Sequence of the second protein:
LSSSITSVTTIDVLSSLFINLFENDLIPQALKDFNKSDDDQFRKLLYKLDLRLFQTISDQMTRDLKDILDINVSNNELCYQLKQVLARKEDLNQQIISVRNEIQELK

Sequence of the first protein:
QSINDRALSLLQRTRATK

This data describes a binding interaction between two proteins.

Contacts between the two chains:
Residue I68 in the second protein interacts with residue L10 in the first protein (closest heavy-atom distance 3.8 Å).
Residue D70 in the second protein interacts with residue I3 in the first protein (closest heavy-atom distance 4.2 Å).
Residue D64 in the second protein interacts with residue L10 in the first protein (closest heavy-atom distance 3.7 Å).
Residue I71 in the second protein contacts residue I3 in the first protein (closest heavy-atom distance 3.8 Å).
Residue S74 in the second protein is in contact with residue I3 in the first protein (closest heavy-atom distance 3.5 Å).
Residue D67 in the second protein is in contact with residue L10 in the first protein (closest heavy-atom distance 4.3 Å).
Residue D70 in the second protein is in contact with residue R6 in the first protein (closest heavy-atom distance 2.8 Å).
Residue I71 in the second protein contacts residue A7 in the first protein (closest heavy-atom distance 3.4 Å).
Residue D64 in the second protein interacts with residue R13 in the first protein (closest heavy-atom distance 2.9 Å).
Residue D67 in the second protein interacts with residue R13 in the first protein (closest heavy-atom distance 4.2 Å).
Residue R63 in the second protein is in contact with residue R6 in the first protein (closest heavy-atom distance 4.9 Å).
Residue D67 in the second protein is in contact with residue R6 in the first protein (closest heavy-atom distance 2.7 Å).
Residue K66 in the second protein contacts residue R6 in the first protein (closest heavy-atom distance 4.0 Å).